Sequence of chain A:
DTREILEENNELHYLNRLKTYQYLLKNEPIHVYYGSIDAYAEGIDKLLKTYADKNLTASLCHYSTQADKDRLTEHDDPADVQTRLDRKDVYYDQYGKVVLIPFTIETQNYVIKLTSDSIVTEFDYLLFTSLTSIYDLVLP

Sequence of chain B:
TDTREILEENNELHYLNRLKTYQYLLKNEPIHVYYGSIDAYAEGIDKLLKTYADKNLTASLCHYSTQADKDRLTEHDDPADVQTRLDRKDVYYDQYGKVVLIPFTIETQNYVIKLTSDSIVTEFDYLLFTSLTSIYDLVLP

Residue-level contacts at the interface:
Residue K27 in chain B interacts with residue L136 in chain A (closest heavy-atom distance 3.8 Å).
Residue N16 in chain B interacts with residue N15 in chain A (closest heavy-atom distance 4.1 Å).
Residue L12 in chain B interacts with residue L12 in chain A (closest heavy-atom distance 3.4 Å).
Residue Q30 in chain B is in contact with residue L136 in chain A (closest heavy-atom distance 3.5 Å).
Residue L23 in chain B contacts residue L136 in chain A (closest heavy-atom distance 3.9 Å).
Residue F133 in chain B is in contact with residue Y22 in chain A (closest heavy-atom distance 4.2 Å).
Residue Y29 in chain B interacts with residue S140 in chain A (closest heavy-atom distance 3.7 Å).
Residue N15 in chain B interacts with residue N15 in chain A (closest heavy-atom distance 3.6 Å).
Residue N15 in chain B interacts with residue L12 in chain A (closest heavy-atom distance 3.7 Å).
Residue F133 in chain B interacts with residue L26 in chain A (closest heavy-atom distance 3.8 Å).
Residue L26 in chain B contacts residue L136 in chain A (closest heavy-atom distance 3.6 Å).
Residue I38 in chain B contacts residue L147 in chain A (closest heavy-atom distance 4.2 Å).
Residue L147 in chain B is in contact with residue V148 in chain A (closest heavy-atom distance 3.4 Å).
Residue L33 in chain B contacts residue S140 in chain A (closest heavy-atom distance 4.0 Å).
Residue Y22 in chain B interacts with residue F133 in chain A (closest heavy-atom distance 4.1 Å).
Residue L136 in chain B contacts residue L23 in chain A (closest heavy-atom distance 3.9 Å).
Residue S143 in chain B is in contact with residue L33 in chain A (closest heavy-atom distance 3.6 Å).
Residue Y135 in chain B is in contact with residue Q30 in chain A (closest heavy-atom distance 4.0 Å).
Residue L147 in chain B contacts residue L33 in chain A (closest heavy-atom distance 3.9 Å).
Residue L12 in chain B contacts residue I11 in chain A (closest heavy-atom distance 4.5 Å).
Residue N15 in chain B interacts with residue L19 in chain A (closest heavy-atom distance 3.1 Å).
Residue L33 in chain B interacts with residue L147 in chain A (closest heavy-atom distance 4.2 Å).
Residue Q30 in chain B interacts with residue Y135 in chain A (closest heavy-atom distance 3.4 Å).
Residue L26 in chain B is in contact with residue F133 in chain A (closest heavy-atom distance 3.8 Å).
Residue I11 in chain B is in contact with residue L12 in chain A (closest heavy-atom distance 4.5 Å).
Residue L33 in chain B contacts residue S143 in chain A (closest heavy-atom distance 3.9 Å).
Residue L137 in chain B interacts with residue L26 in chain A (closest heavy-atom distance 4.2 Å).
Residue Y29 in chain B contacts residue L33 in chain A (closest heavy-atom distance 4.2 Å).
Residue Q30 in chain B contacts residue S140 in chain A (closest heavy-atom distance 3.7 Å).
Residue K34 in chain B is in contact with residue S143 in chain A (closest heavy-atom distance 3.9 Å).
Residue L136 in chain B interacts with residue L26 in chain A (closest heavy-atom distance 3.8 Å).
Residue Q30 in chain B contacts residue T139 in chain A (closest heavy-atom distance 2.9 Å).
Residue S140 in chain B is in contact with residue Q30 in chain A (closest heavy-atom distance 3.4 Å).
Residue E132 in chain B interacts with residue L23 in chain A (closest heavy-atom distance 3.9 Å).
Residue S140 in chain B interacts with residue Y29 in chain A (closest heavy-atom distance 3.6 Å).
Residue I144 in chain B interacts with residue I144 in chain A (closest heavy-atom distance 3.9 Å).
Residue L19 in chain B is in contact with residue F133 in chain A (closest heavy-atom distance 4.0 Å).
Residue L26 in chain B interacts with residue L137 in chain A (closest heavy-atom distance 4.2 Å).
Residue F133 in chain B contacts residue L23 in chain A (closest heavy-atom distance 3.7 Å).
Residue F133 in chain B is in contact with residue L19 in chain A (closest heavy-atom distance 3.9 Å).
Residue L33 in chain B interacts with residue I144 in chain A (closest heavy-atom distance 4.2 Å).
Residue I144 in chain B is in contact with residue Y29 in chain A (closest heavy-atom distance 4.4 Å).
Residue Y29 in chain B is in contact with residue I144 in chain A (closest heavy-atom distance 4.5 Å).
Residue V148 in chain B is in contact with residue L147 in chain A (closest heavy-atom distance 3.6 Å).
Residue V148 in chain B interacts with residue V148 in chain A (closest heavy-atom distance 4.3 Å).
Residue T139 in chain B is in contact with residue Q30 in chain A (closest heavy-atom distance 2.6 Å).
Residue I144 in chain B is in contact with residue L33 in chain A (closest heavy-atom distance 4.2 Å).
Residue L23 in chain B is in contact with residue E132 in chain A (closest heavy-atom distance 3.8 Å).
Residue L19 in chain B contacts residue L19 in chain A (closest heavy-atom distance 3.9 Å).
Residue L33 in chain B contacts residue Y29 in chain A (closest heavy-atom distance 4.1 Å).
Residue Y29 in chain B interacts with residue Y29 in chain A (closest heavy-atom distance 2.4 Å).
Residue S143 in chain B interacts with residue K34 in chain A (closest heavy-atom distance 3.5 Å).
Residue L147 in chain B interacts with residue I38 in chain A (closest heavy-atom distance 3.8 Å).
Residue K34 in chain B is in contact with residue Y135 in chain A (closest heavy-atom distance 3.7 Å).
Residue L136 in chain B interacts with residue K27 in chain A (closest heavy-atom distance 3.5 Å).
Residue L12 in chain B contacts residue N15 in chain A (closest heavy-atom distance 4.8 Å).
Residue L19 in chain B is in contact with residue N15 in chain A (closest heavy-atom distance 3.2 Å).
Residue S140 in chain B is in contact with residue L33 in chain A (closest heavy-atom distance 4.1 Å).
Residue L23 in chain B interacts with residue F133 in chain A (closest heavy-atom distance 3.7 Å).
Residue L136 in chain B is in contact with residue Q30 in chain A (closest heavy-atom distance 3.5 Å).

This data describes a binding interaction between two proteins.